Sequence of protein 1:
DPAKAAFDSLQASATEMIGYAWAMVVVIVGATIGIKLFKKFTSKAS

These two protein chains interact to form a complex.

Sequence of protein 2:
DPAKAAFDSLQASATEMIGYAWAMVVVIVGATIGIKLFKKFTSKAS

Interface contacts:
Residue F11 in protein 1 is in contact with residue Y24 in protein 2 (closest heavy-atom distance 3.8 Å).
Residue A18 in protein 1 contacts residue M28 in protein 2 (closest heavy-atom distance 4.7 Å).
Residue V33 in protein 1 is in contact with residue F42 in protein 2 (closest heavy-atom distance 3.9 Å).
Residue A25 in protein 1 contacts residue I39 in protein 2 (closest heavy-atom distance 4.6 Å).
Residue V29 in protein 1 is in contact with residue K43 in protein 2 (closest heavy-atom distance 4.6 Å).
Residue I37 in protein 1 interacts with residue T46 in protein 2 (closest heavy-atom distance 4.1 Å).
Residue L41 in protein 1 is in contact with residue S50 in protein 2 (closest heavy-atom distance 3.2 Å).
Residue W26 in protein 1 is in contact with residue F42 in protein 2 (closest heavy-atom distance 4.1 Å).
Residue I37 in protein 1 interacts with residue S50 in protein 2 (closest heavy-atom distance 4.1 Å).
Residue I22 in protein 1 interacts with residue I32 in protein 2 (closest heavy-atom distance 4.5 Å).
Residue I22 in protein 1 contacts residue A35 in protein 2 (closest heavy-atom distance 3.6 Å).
Residue I37 in protein 1 is in contact with residue S47 in protein 2 (closest heavy-atom distance 4.4 Å).
Residue F11 in protein 1 interacts with residue M28 in protein 2 (closest heavy-atom distance 4.9 Å).
Residue V29 in protein 1 is in contact with residue I39 in protein 2 (closest heavy-atom distance 4.3 Å).
Residue L14 in protein 1 contacts residue M28 in protein 2 (closest heavy-atom distance 3.8 Å).
Residue F11 in protein 1 contacts residue M21 in protein 2 (closest heavy-atom distance 3.8 Å).
Residue V29 in protein 1 contacts residue F42 in protein 2 (closest heavy-atom distance 4.6 Å).
Residue A7 in protein 1 interacts with residue Y24 in protein 2 (closest heavy-atom distance 4.9 Å).
Residue V33 in protein 1 interacts with residue T46 in protein 2 (closest heavy-atom distance 4.2 Å).
Residue W26 in protein 1 is in contact with residue G38 in protein 2 (closest heavy-atom distance 4.0 Å).
Residue K40 in protein 1 contacts residue S50 in protein 2 (closest heavy-atom distance 3.5 Å).
Residue W26 in protein 1 is in contact with residue I39 in protein 2 (closest heavy-atom distance 3.9 Å).
Residue A18 in protein 1 is in contact with residue I32 in protein 2 (closest heavy-atom distance 4.8 Å).
Residue I22 in protein 1 is in contact with residue V31 in protein 2 (closest heavy-atom distance 4.2 Å).
Residue K40 in protein 1 contacts residue S47 in protein 2 (closest heavy-atom distance 3.1 Å).
Residue Q15 in protein 1 contacts residue A27 in protein 2 (closest heavy-atom distance 4.0 Å).
Residue Q15 in protein 1 contacts residue V31 in protein 2 (closest heavy-atom distance 4.2 Å).
Residue K8 in protein 1 contacts residue Y24 in protein 2 (closest heavy-atom distance 3.5 Å).
Residue W26 in protein 1 contacts residue A35 in protein 2 (closest heavy-atom distance 4.7 Å).
Residue Q15 in protein 1 interacts with residue M28 in protein 2 (closest heavy-atom distance 4.3 Å).
Residue A7 in protein 1 is in contact with residue M21 in protein 2 (closest heavy-atom distance 4.2 Å).
Residue F11 in protein 1 is in contact with residue A25 in protein 2 (closest heavy-atom distance 4.2 Å).
Residue K44 in protein 1 contacts residue S50 in protein 2 (closest heavy-atom distance 4.0 Å).
Residue V33 in protein 1 is in contact with residue K43 in protein 2 (closest heavy-atom distance 4.4 Å).
Residue V30 in protein 1 interacts with residue F42 in protein 2 (closest heavy-atom distance 4.9 Å).
Residue T19 in protein 1 is in contact with residue V31 in protein 2 (closest heavy-atom distance 4.9 Å).